The following describes two proteins that form a bound complex.

Sequence of the second protein:
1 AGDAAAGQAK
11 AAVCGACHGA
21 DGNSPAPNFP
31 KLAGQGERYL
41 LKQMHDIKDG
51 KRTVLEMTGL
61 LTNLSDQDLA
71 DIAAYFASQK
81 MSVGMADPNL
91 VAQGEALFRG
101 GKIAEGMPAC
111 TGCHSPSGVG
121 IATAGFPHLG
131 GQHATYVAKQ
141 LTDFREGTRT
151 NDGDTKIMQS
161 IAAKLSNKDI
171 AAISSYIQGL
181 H

Sequence of the first protein:
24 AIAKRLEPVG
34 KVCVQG

Interface contacts:
Residue V91 in the second protein contacts residue V35 in the first protein (closest heavy-atom distance 3.7 Å).
Residue A86 in the second protein interacts with residue C36 in the first protein (closest heavy-atom distance 2.8 Å).
Residue M85 in the second protein is in contact with residue C36 in the first protein (closest heavy-atom distance 3.3 Å).
Residue L180 in the second protein contacts residue C36 in the first protein (closest heavy-atom distance 4.6 Å).
Residue A86 in the second protein contacts residue V37 in the first protein (closest heavy-atom distance 3.5 Å).
Residue S117 in the second protein interacts with residue G33 in the first protein (closest heavy-atom distance 4.2 Å).
Residue A86 in the second protein interacts with residue V35 in the first protein (closest heavy-atom distance 3.8 Å).
Residue H181 in the second protein interacts with residue V32 in the first protein (closest heavy-atom distance 4.3 Å).
Residue R99 in the second protein contacts residue G33 in the first protein (closest heavy-atom distance 4.7 Å).
Residue P116 in the second protein is in contact with residue G33 in the first protein (closest heavy-atom distance 3.3 Å).
Residue A86 in the second protein is in contact with residue Q38 in the first protein (closest heavy-atom distance 3.0 Å).
Residue H181 in the second protein is in contact with residue V35 in the first protein (closest heavy-atom distance 3.9 Å).
Residue H181 in the second protein contacts residue K34 in the first protein (closest heavy-atom distance 2.6 Å).
Residue R99 in the second protein interacts with residue P31 in the first protein (closest heavy-atom distance 3.3 Å).
Residue E95 in the second protein interacts with residue G33 in the first protein (closest heavy-atom distance 4.5 Å).
Residue G179 in the second protein is in contact with residue V35 in the first protein (closest heavy-atom distance 3.2 Å).
Residue M85 in the second protein is in contact with residue V37 in the first protein (closest heavy-atom distance 3.7 Å).
Residue P88 in the second protein contacts residue V37 in the first protein (closest heavy-atom distance 3.5 Å).
Residue V91 in the second protein interacts with residue V37 in the first protein (closest heavy-atom distance 3.6 Å).
Residue E95 in the second protein interacts with residue V35 in the first protein (closest heavy-atom distance 4.2 Å).
Residue L180 in the second protein is in contact with residue K34 in the first protein (closest heavy-atom distance 3.5 Å).
Residue H181 in the second protein contacts residue C36 in the first protein (closest heavy-atom distance 3.6 Å).
Residue P88 in the second protein contacts residue Q38 in the first protein (closest heavy-atom distance 3.2 Å).
Residue L180 in the second protein contacts residue G33 in the first protein (closest heavy-atom distance 4.0 Å).
Residue Y176 in the second protein interacts with residue G33 in the first protein (closest heavy-atom distance 4.3 Å).
Residue Y176 in the second protein interacts with residue V35 in the first protein (closest heavy-atom distance 3.5 Å).
Residue M85 in the second protein interacts with residue Q38 in the first protein (closest heavy-atom distance 3.1 Å).
Residue G84 in the second protein interacts with residue C36 in the first protein (closest heavy-atom distance 3.8 Å).
Residue V83 in the second protein interacts with residue C36 in the first protein (closest heavy-atom distance 4.7 Å).
Residue D87 in the second protein is in contact with residue Q38 in the first protein (closest heavy-atom distance 4.2 Å).
Residue G179 in the second protein contacts residue C36 in the first protein (closest heavy-atom distance 2.6 Å).
Residue S117 in the second protein is in contact with residue V32 in the first protein (closest heavy-atom distance 4.3 Å).
Residue P116 in the second protein is in contact with residue V32 in the first protein (closest heavy-atom distance 3.8 Å).
Residue D87 in the second protein interacts with residue V37 in the first protein (closest heavy-atom distance 4.5 Å).
Residue Q178 in the second protein interacts with residue Q38 in the first protein (closest heavy-atom distance 4.7 Å).
Residue H181 in the second protein contacts residue G33 in the first protein (closest heavy-atom distance 4.0 Å).
Residue L180 in the second protein interacts with residue V35 in the first protein (closest heavy-atom distance 4.2 Å).
Residue M85 in the second protein interacts with residue G39 in the first protein (closest heavy-atom distance 4.5 Å).
Residue G179 in the second protein interacts with residue K34 in the first protein (closest heavy-atom distance 3.6 Å).